Interface contacts:
Residue Y137 in chain B contacts residue Y105 in chain A (closest heavy-atom distance 3.3 Å).
Residue N167 in chain B interacts with residue K102 in chain A (closest heavy-atom distance 3.2 Å).
Residue I115 in chain B is in contact with residue L164 in chain A (closest heavy-atom distance 4.8 Å).
Residue L146 in chain B interacts with residue D156 in chain A (closest heavy-atom distance 3.4 Å).
Residue I141 in chain B is in contact with residue L109 in chain A (closest heavy-atom distance 5.0 Å).
Residue I115 in chain B is in contact with residue V161 in chain A (closest heavy-atom distance 4.2 Å).
Residue R119 in chain B is in contact with residue I154 in chain A (closest heavy-atom distance 3.3 Å).
Residue L140 in chain B contacts residue Y105 in chain A (closest heavy-atom distance 3.5 Å).
Residue N170 in chain B interacts with residue K102 in chain A (closest heavy-atom distance 3.6 Å).
Residue Y137 in chain B contacts residue D98 in chain A (closest heavy-atom distance 4.8 Å).
Residue N148 in chain B is in contact with residue K142 in chain A (closest heavy-atom distance 4.9 Å).
Residue I115 in chain B interacts with residue D156 in chain A (closest heavy-atom distance 4.5 Å).
Residue I141 in chain B is in contact with residue Y105 in chain A (closest heavy-atom distance 3.3 Å).
Residue K134 in chain B interacts with residue S104 in chain A (closest heavy-atom distance 3.8 Å).
Residue E144 in chain B interacts with residue L112 in chain A (closest heavy-atom distance 3.5 Å).
Residue R119 in chain B contacts residue D156 in chain A (closest heavy-atom distance 2.8 Å).
Residue K111 in chain B interacts with residue S172 in chain A (closest heavy-atom distance 3.8 Å).
Residue K111 in chain B contacts residue A165 in chain A (closest heavy-atom distance 4.0 Å).
Residue Y137 in chain B interacts with residue A101 in chain A (closest heavy-atom distance 3.9 Å).
Residue L146 in chain B contacts residue L164 in chain A (closest heavy-atom distance 3.5 Å).
Residue K134 in chain B interacts with residue A101 in chain A (closest heavy-atom distance 3.7 Å).
Residue D174 in chain B is in contact with residue E106 in chain A (closest heavy-atom distance 4.2 Å).
Residue R178 in chain B is in contact with residue L109 in chain A (closest heavy-atom distance 3.3 Å).
Residue N148 in chain B interacts with residue D156 in chain A (closest heavy-atom distance 4.9 Å).
Residue N167 in chain B interacts with residue Q99 in chain A (closest heavy-atom distance 3.2 Å).
Residue K113 in chain B is in contact with residue N162 in chain A (closest heavy-atom distance 3.6 Å).
Residue K113 in chain B contacts residue V161 in chain A (closest heavy-atom distance 3.9 Å).
Residue I141 in chain B contacts residue T108 in chain A (closest heavy-atom distance 3.3 Å).
Residue K111 in chain B contacts residue Q169 in chain A (closest heavy-atom distance 3.5 Å).
Residue I141 in chain B is in contact with residue L112 in chain A (closest heavy-atom distance 4.4 Å).
Residue V142 in chain B is in contact with residue L164 in chain A (closest heavy-atom distance 3.8 Å).
Residue L146 in chain B is in contact with residue L160 in chain A (closest heavy-atom distance 3.2 Å).
Residue I151 in chain B is in contact with residue I154 in chain A (closest heavy-atom distance 4.8 Å).
Residue S171 in chain B contacts residue Y105 in chain A (closest heavy-atom distance 3.8 Å).
Residue S145 in chain B is in contact with residue L164 in chain A (closest heavy-atom distance 3.1 Å).
Residue I151 in chain B is in contact with residue V143 in chain A (closest heavy-atom distance 4.9 Å).
Residue S145 in chain B contacts residue L160 in chain A (closest heavy-atom distance 3.8 Å).
Residue L110 in chain B contacts residue A165 in chain A (closest heavy-atom distance 4.1 Å).
Residue S145 in chain B contacts residue L112 in chain A (closest heavy-atom distance 3.6 Å).
Residue D133 in chain B interacts with residue A101 in chain A (closest heavy-atom distance 4.6 Å).
Residue N167 in chain B is in contact with residue D98 in chain A (closest heavy-atom distance 2.8 Å).
Residue Y137 in chain B contacts residue K102 in chain A (closest heavy-atom distance 3.2 Å).
Residue N148 in chain B contacts residue I154 in chain A (closest heavy-atom distance 3.5 Å).
Residue L110 in chain B is in contact with residue L168 in chain A (closest heavy-atom distance 3.4 Å).
Residue E144 in chain B contacts residue Y105 in chain A (closest heavy-atom distance 4.8 Å).
Residue S171 in chain B is in contact with residue K102 in chain A (closest heavy-atom distance 3.2 Å).
Residue K113 in chain B is in contact with residue A165 in chain A (closest heavy-atom distance 3.9 Å).
Residue E144 in chain B is in contact with residue L109 in chain A (closest heavy-atom distance 4.2 Å).
Residue L146 in chain B contacts residue D157 in chain A (closest heavy-atom distance 4.8 Å).
Residue D174 in chain B is in contact with residue K102 in chain A (closest heavy-atom distance 4.9 Å).
Residue N116 in chain B contacts residue I154 in chain A (closest heavy-atom distance 4.4 Å).
Residue F175 in chain B is in contact with residue Y105 in chain A (closest heavy-atom distance 4.7 Å).
Residue N147 in chain B contacts residue L160 in chain A (closest heavy-atom distance 3.4 Å).
Residue L146 in chain B is in contact with residue V161 in chain A (closest heavy-atom distance 3.3 Å).
Residue R178 in chain B interacts with residue Y105 in chain A (closest heavy-atom distance 4.0 Å).
Residue L110 in chain B is in contact with residue L164 in chain A (closest heavy-atom distance 4.2 Å).
Residue K111 in chain B contacts residue L168 in chain A (closest heavy-atom distance 3.4 Å).
Residue D107 in chain B interacts with residue L168 in chain A (closest heavy-atom distance 3.6 Å).
Residue Y156 in chain B contacts residue Y105 in chain A (closest heavy-atom distance 2.7 Å).
Residue D133 in chain B interacts with residue D98 in chain A (closest heavy-atom distance 2.9 Å).

Sequence of chain A:
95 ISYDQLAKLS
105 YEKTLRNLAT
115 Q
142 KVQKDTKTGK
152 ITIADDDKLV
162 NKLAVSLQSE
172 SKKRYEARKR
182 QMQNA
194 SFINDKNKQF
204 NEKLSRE

This data describes a binding interaction between two proteins.

Sequence of chain B:
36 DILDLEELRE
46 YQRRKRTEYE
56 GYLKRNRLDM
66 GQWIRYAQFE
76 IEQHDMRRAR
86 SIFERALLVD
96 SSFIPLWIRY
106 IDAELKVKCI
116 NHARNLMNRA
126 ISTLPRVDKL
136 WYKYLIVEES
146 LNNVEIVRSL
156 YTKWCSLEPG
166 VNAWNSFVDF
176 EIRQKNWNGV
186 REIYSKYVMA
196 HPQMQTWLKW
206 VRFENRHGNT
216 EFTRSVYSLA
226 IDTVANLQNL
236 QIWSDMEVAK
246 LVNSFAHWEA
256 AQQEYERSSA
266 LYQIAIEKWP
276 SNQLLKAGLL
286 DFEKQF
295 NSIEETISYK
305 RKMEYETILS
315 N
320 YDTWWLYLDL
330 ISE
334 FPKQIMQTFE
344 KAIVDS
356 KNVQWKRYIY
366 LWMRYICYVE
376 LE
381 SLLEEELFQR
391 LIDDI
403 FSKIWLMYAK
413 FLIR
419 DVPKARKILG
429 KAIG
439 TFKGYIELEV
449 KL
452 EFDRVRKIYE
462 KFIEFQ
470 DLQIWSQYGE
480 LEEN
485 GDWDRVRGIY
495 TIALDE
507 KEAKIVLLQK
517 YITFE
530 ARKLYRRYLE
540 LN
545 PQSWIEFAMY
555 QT